Residue-level contacts at the interface:
Residue C178 in the first protein contacts residue I10 in the second protein (closest heavy-atom distance 4.2 Å).
Residue S200 in the first protein contacts residue Y1 in the second protein (closest heavy-atom distance 3.5 Å).
Residue S200 in the first protein is in contact with residue P2 in the second protein (closest heavy-atom distance 3.4 Å).
Residue R169 in the first protein is in contact with residue P14 in the second protein (closest heavy-atom distance 4.2 Å).
Residue N221 in the first protein interacts with residue P4 in the second protein (closest heavy-atom distance 3.4 Å).
Residue F158 in the first protein is in contact with residue K3 in the second protein (closest heavy-atom distance 4.3 Å).
Residue R45 in the first protein interacts with residue Y1 in the second protein (closest heavy-atom distance 3.8 Å).
Residue H165 in the first protein is in contact with residue F12 in the second protein (closest heavy-atom distance 4.6 Å).
Residue F179 in the first protein contacts residue T6 in the second protein (closest heavy-atom distance 3.7 Å).
Residue N221 in the first protein is in contact with residue D5 in the second protein (closest heavy-atom distance 4.2 Å).
Residue F179 in the first protein contacts residue P11 in the second protein (closest heavy-atom distance 4.3 Å).
Residue T167 in the first protein interacts with residue F12 in the second protein (closest heavy-atom distance 3.9 Å).
Residue P154 in the first protein contacts residue Y1 in the second protein (closest heavy-atom distance 3.5 Å).
Residue G218 in the first protein interacts with residue P4 in the second protein (closest heavy-atom distance 3.6 Å).
Residue S220 in the first protein contacts residue D5 in the second protein (closest heavy-atom distance 4.7 Å).
Residue S220 in the first protein is in contact with residue Q8 in the second protein (closest heavy-atom distance 3.3 Å).
Residue S155 in the first protein contacts residue K3 in the second protein (closest heavy-atom distance 4.0 Å).
Residue A201 in the first protein is in contact with residue P2 in the second protein (closest heavy-atom distance 4.2 Å).
Residue E143 in the first protein is in contact with residue P14 in the second protein (closest heavy-atom distance 3.7 Å).
Residue Q142 in the first protein is in contact with residue P14 in the second protein (closest heavy-atom distance 4.8 Å).
Residue A201 in the first protein contacts residue Y1 in the second protein (closest heavy-atom distance 4.2 Å).
Residue V219 in the first protein is in contact with residue K3 in the second protein (closest heavy-atom distance 3.6 Å).
Residue L170 in the first protein contacts residue M9 in the second protein (closest heavy-atom distance 3.9 Å).
Residue A144 in the first protein contacts residue P14 in the second protein (closest heavy-atom distance 3.5 Å).
Residue V219 in the first protein contacts residue P2 in the second protein (closest heavy-atom distance 3.8 Å).
Residue S155 in the first protein is in contact with residue Y1 in the second protein (closest heavy-atom distance 4.1 Å).
Residue V180 in the first protein is in contact with residue F12 in the second protein (closest heavy-atom distance 3.6 Å).
Residue N202 in the first protein contacts residue P2 in the second protein (closest heavy-atom distance 4.3 Å).
Residue N221 in the first protein contacts residue M9 in the second protein (closest heavy-atom distance 3.4 Å).
Residue Y197 in the first protein is in contact with residue P4 in the second protein (closest heavy-atom distance 4.3 Å).
Residue F179 in the first protein contacts residue I10 in the second protein (closest heavy-atom distance 3.3 Å).
Residue S220 in the first protein contacts residue M9 in the second protein (closest heavy-atom distance 3.9 Å).
Residue D157 in the first protein interacts with residue K3 in the second protein (closest heavy-atom distance 3.3 Å).
Residue H153 in the first protein is in contact with residue P2 in the second protein (closest heavy-atom distance 2.9 Å).
Residue L170 in the first protein contacts residue P4 in the second protein (closest heavy-atom distance 4.1 Å).
Residue R169 in the first protein contacts residue F12 in the second protein (closest heavy-atom distance 3.6 Å).
Residue S181 in the first protein is in contact with residue I10 in the second protein (closest heavy-atom distance 3.9 Å).
Residue C182 in the first protein contacts residue Q8 in the second protein (closest heavy-atom distance 3.8 Å).
Residue V219 in the first protein contacts residue Q8 in the second protein (closest heavy-atom distance 4.6 Å).
Residue V219 in the first protein interacts with residue D5 in the second protein (closest heavy-atom distance 2.7 Å).
Residue C178 in the first protein is in contact with residue F12 in the second protein (closest heavy-atom distance 2.9 Å).
Residue S181 in the first protein contacts residue M9 in the second protein (closest heavy-atom distance 4.0 Å).
Residue C182 in the first protein contacts residue I10 in the second protein (closest heavy-atom distance 4.0 Å).
Residue G218 in the first protein interacts with residue K3 in the second protein (closest heavy-atom distance 4.5 Å).
Residue V180 in the first protein interacts with residue M9 in the second protein (closest heavy-atom distance 3.4 Å).
Residue Y171 in the first protein interacts with residue P14 in the second protein (closest heavy-atom distance 3.7 Å).
Residue H153 in the first protein contacts residue K3 in the second protein (closest heavy-atom distance 4.0 Å).
Residue C178 in the first protein interacts with residue P11 in the second protein (closest heavy-atom distance 3.3 Å).
Residue S199 in the first protein is in contact with residue Y1 in the second protein (closest heavy-atom distance 3.4 Å).
Residue L170 in the first protein is in contact with residue T6 in the second protein (closest heavy-atom distance 4.2 Å).
Residue H153 in the first protein interacts with residue P4 in the second protein (closest heavy-atom distance 3.8 Å).
Residue F179 in the first protein is in contact with residue M9 in the second protein (closest heavy-atom distance 3.7 Å).
Residue F158 in the first protein is in contact with residue P4 in the second protein (closest heavy-atom distance 3.5 Å).
Residue F179 in the first protein contacts residue F12 in the second protein (closest heavy-atom distance 4.3 Å).
Residue C178 in the first protein is in contact with residue P14 in the second protein (closest heavy-atom distance 4.9 Å).
Residue V219 in the first protein interacts with residue P4 in the second protein (closest heavy-atom distance 3.6 Å).
Residue F158 in the first protein contacts residue T6 in the second protein (closest heavy-atom distance 4.0 Å).
Residue C182 in the first protein contacts residue M9 in the second protein (closest heavy-atom distance 4.8 Å).
Residue V180 in the first protein interacts with residue I10 in the second protein (closest heavy-atom distance 2.9 Å).
Residue H153 in the first protein contacts residue Y1 in the second protein (closest heavy-atom distance 4.3 Å).

This data describes a binding interaction between two proteins.

Sequence of the first protein:
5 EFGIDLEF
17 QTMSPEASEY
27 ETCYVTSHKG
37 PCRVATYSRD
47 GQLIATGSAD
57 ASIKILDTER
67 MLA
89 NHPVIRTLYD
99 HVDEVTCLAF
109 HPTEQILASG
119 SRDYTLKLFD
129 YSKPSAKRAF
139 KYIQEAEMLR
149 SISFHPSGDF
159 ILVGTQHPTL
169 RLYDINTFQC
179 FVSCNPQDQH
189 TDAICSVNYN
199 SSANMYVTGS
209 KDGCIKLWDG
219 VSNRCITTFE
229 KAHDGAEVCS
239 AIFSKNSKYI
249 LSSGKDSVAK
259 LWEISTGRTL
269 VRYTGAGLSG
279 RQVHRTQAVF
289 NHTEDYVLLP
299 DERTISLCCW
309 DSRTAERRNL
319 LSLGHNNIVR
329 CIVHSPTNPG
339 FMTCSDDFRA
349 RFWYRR

Sequence of the second protein:
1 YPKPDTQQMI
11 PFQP